Sequence of protein 2:
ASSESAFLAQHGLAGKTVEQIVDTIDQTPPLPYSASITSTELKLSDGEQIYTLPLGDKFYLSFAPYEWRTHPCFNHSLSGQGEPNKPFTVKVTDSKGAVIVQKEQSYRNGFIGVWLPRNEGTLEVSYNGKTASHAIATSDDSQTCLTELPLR

This data describes a binding interaction between two proteins.

Interface contacts:
Residue A1 in protein 1 contacts residue Q54 in protein 2 (closest heavy-atom distance 4.2 Å).
Residue S7 in protein 1 contacts residue I55 in protein 2 (closest heavy-atom distance 3.3 Å).
Residue I55 in protein 1 is in contact with residue S4 in protein 2 (closest heavy-atom distance 2.7 Å).
Residue P59 in protein 1 is in contact with residue T19 in protein 2 (closest heavy-atom distance 4.1 Å).
Residue Y56 in protein 1 contacts residue S4 in protein 2 (closest heavy-atom distance 3.4 Å).
Residue E21 in protein 1 interacts with residue D62 in protein 2 (closest heavy-atom distance 2.6 Å).
Residue S4 in protein 1 is in contact with residue Q54 in protein 2 (closest heavy-atom distance 3.5 Å).
Residue L58 in protein 1 is in contact with residue P59 in protein 2 (closest heavy-atom distance 4.0 Å).
Residue T57 in protein 1 is in contact with residue L10 in protein 2 (closest heavy-atom distance 3.6 Å).
Residue T57 in protein 1 contacts residue E6 in protein 2 (closest heavy-atom distance 2.6 Å).
Residue I55 in protein 1 interacts with residue A3 in protein 2 (closest heavy-atom distance 4.2 Å).
Residue E6 in protein 1 interacts with residue T57 in protein 2 (closest heavy-atom distance 2.6 Å).
Residue A3 in protein 1 is in contact with residue I55 in protein 2 (closest heavy-atom distance 4.2 Å).
Residue G17 in protein 1 is in contact with residue T45 in protein 2 (closest heavy-atom distance 3.7 Å).
Residue A1 in protein 1 contacts residue S50 in protein 2 (closest heavy-atom distance 3.9 Å).
Residue I23 in protein 1 is in contact with residue P59 in protein 2 (closest heavy-atom distance 3.6 Å).
Residue L60 in protein 1 interacts with residue V20 in protein 2 (closest heavy-atom distance 2.7 Å).
Residue I55 in protein 1 is in contact with residue S7 in protein 2 (closest heavy-atom distance 3.7 Å).
Residue T57 in protein 1 interacts with residue L58 in protein 2 (closest heavy-atom distance 4.4 Å).
Residue T45 in protein 1 is in contact with residue K18 in protein 2 (closest heavy-atom distance 4.3 Å).
Residue R126 in protein 1 contacts residue T19 in protein 2 (closest heavy-atom distance 3.8 Å).
Residue T57 in protein 1 interacts with residue S7 in protein 2 (closest heavy-atom distance 3.6 Å).
Residue E46 in protein 1 is in contact with residue G17 in protein 2 (closest heavy-atom distance 3.8 Å).
Residue E6 in protein 1 interacts with residue Y56 in protein 2 (closest heavy-atom distance 3.6 Å).
Residue T19 in protein 1 interacts with residue L60 in protein 2 (closest heavy-atom distance 3.3 Å).
Residue L10 in protein 1 is in contact with residue T57 in protein 2 (closest heavy-atom distance 3.9 Å).
Residue T45 in protein 1 is in contact with residue G17 in protein 2 (closest heavy-atom distance 3.5 Å).
Residue G61 in protein 1 contacts residue V20 in protein 2 (closest heavy-atom distance 4.2 Å).
Residue P59 in protein 1 is in contact with residue L58 in protein 2 (closest heavy-atom distance 4.1 Å).
Residue S5 in protein 1 is in contact with residue Q54 in protein 2 (closest heavy-atom distance 4.2 Å).
Residue S7 in protein 1 is in contact with residue T57 in protein 2 (closest heavy-atom distance 2.9 Å).
Residue P59 in protein 1 interacts with residue K18 in protein 2 (closest heavy-atom distance 3.5 Å).
Residue T19 in protein 1 is in contact with residue R126 in protein 2 (closest heavy-atom distance 3.8 Å).
Residue Y56 in protein 1 interacts with residue E6 in protein 2 (closest heavy-atom distance 3.5 Å).
Residue P59 in protein 1 contacts residue I23 in protein 2 (closest heavy-atom distance 3.6 Å).
Residue V20 in protein 1 interacts with residue G61 in protein 2 (closest heavy-atom distance 4.1 Å).
Residue S4 in protein 1 is in contact with residue I55 in protein 2 (closest heavy-atom distance 2.8 Å).
Residue S7 in protein 1 interacts with residue Y56 in protein 2 (closest heavy-atom distance 4.0 Å).
Residue L60 in protein 1 is in contact with residue T19 in protein 2 (closest heavy-atom distance 3.2 Å).
Residue T19 in protein 1 contacts residue P59 in protein 2 (closest heavy-atom distance 4.2 Å).
Residue E6 in protein 1 is in contact with residue E6 in protein 2 (closest heavy-atom distance 3.7 Å).
Residue T19 in protein 1 is in contact with residue G61 in protein 2 (closest heavy-atom distance 3.5 Å).
Residue L10 in protein 1 interacts with residue P59 in protein 2 (closest heavy-atom distance 4.3 Å).
Residue G61 in protein 1 contacts residue E21 in protein 2 (closest heavy-atom distance 3.3 Å).
Residue V20 in protein 1 interacts with residue P59 in protein 2 (closest heavy-atom distance 3.8 Å).
Residue P59 in protein 1 contacts residue V20 in protein 2 (closest heavy-atom distance 3.7 Å).
Residue P59 in protein 1 contacts residue L10 in protein 2 (closest heavy-atom distance 4.4 Å).
Residue V20 in protein 1 contacts residue L60 in protein 2 (closest heavy-atom distance 2.9 Å).
Residue L58 in protein 1 is in contact with residue T57 in protein 2 (closest heavy-atom distance 4.1 Å).
Residue G17 in protein 1 contacts residue E46 in protein 2 (closest heavy-atom distance 4.2 Å).
Residue A1 in protein 1 contacts residue I55 in protein 2 (closest heavy-atom distance 3.9 Å).
Residue A1 in protein 1 interacts with residue G52 in protein 2 (closest heavy-atom distance 3.6 Å).
Residue A1 in protein 1 interacts with residue E53 in protein 2 (closest heavy-atom distance 3.8 Å).
Residue Q54 in protein 1 is in contact with residue A3 in protein 2 (closest heavy-atom distance 4.0 Å).
Residue K18 in protein 1 contacts residue P59 in protein 2 (closest heavy-atom distance 3.5 Å).
Residue D62 in protein 1 is in contact with residue E21 in protein 2 (closest heavy-atom distance 3.1 Å).
Residue G61 in protein 1 is in contact with residue T19 in protein 2 (closest heavy-atom distance 3.5 Å).
Residue D62 in protein 1 is in contact with residue K63 in protein 2 (closest heavy-atom distance 4.4 Å).
Residue Q54 in protein 1 is in contact with residue S4 in protein 2 (closest heavy-atom distance 3.7 Å).
Residue S4 in protein 1 interacts with residue Y56 in protein 2 (closest heavy-atom distance 3.5 Å).

Sequence of protein 1:
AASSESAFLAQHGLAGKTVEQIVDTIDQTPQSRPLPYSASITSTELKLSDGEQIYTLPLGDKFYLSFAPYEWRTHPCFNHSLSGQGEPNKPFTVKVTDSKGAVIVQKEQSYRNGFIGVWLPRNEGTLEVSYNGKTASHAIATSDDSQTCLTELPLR